These two protein chains interact to form a complex.

Contacts between the two chains:
Residue I137 in the second protein contacts residue G67 in the first protein (closest heavy-atom distance 4.6 Å).
Residue E134 in the second protein contacts residue K78 in the first protein (closest heavy-atom distance 2.8 Å).
Residue R115 in the second protein contacts residue M81 in the first protein (closest heavy-atom distance 4.1 Å).
Residue I141 in the second protein interacts with residue I7 in the first protein (closest heavy-atom distance 3.8 Å).
Residue D142 in the second protein interacts with residue I7 in the first protein (closest heavy-atom distance 4.7 Å).
Residue R112 in the second protein is in contact with residue K78 in the first protein (closest heavy-atom distance 3.5 Å).
Residue R115 in the second protein interacts with residue D82 in the first protein (closest heavy-atom distance 2.8 Å).
Residue I111 in the second protein interacts with residue K78 in the first protein (closest heavy-atom distance 4.1 Å).
Residue I141 in the second protein interacts with residue G6 in the first protein (closest heavy-atom distance 4.4 Å).
Residue R110 in the second protein contacts residue R71 in the first protein (closest heavy-atom distance 3.7 Å).

Sequence of the first protein:
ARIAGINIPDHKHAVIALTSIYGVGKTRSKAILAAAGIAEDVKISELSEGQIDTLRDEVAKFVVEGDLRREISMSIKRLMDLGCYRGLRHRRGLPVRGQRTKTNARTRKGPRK

Sequence of the second protein:
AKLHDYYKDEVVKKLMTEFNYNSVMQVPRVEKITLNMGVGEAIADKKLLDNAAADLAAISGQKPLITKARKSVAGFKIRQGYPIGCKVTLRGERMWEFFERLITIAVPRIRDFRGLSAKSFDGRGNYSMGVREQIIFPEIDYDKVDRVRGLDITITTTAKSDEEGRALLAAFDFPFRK